Contacts between the two chains:
Residue W222 in protein 2 interacts with residue Y121 in protein 1 (closest heavy-atom distance 3.9 Å).
Residue W222 in protein 2 is in contact with residue L120 in protein 1 (closest heavy-atom distance 4.4 Å).
Residue G224 in protein 2 contacts residue L124 in protein 1 (closest heavy-atom distance 4.5 Å).
Residue G224 in protein 2 is in contact with residue F122 in protein 1 (closest heavy-atom distance 3.7 Å).
Residue D223 in protein 2 is in contact with residue L124 in protein 1 (closest heavy-atom distance 3.6 Å).
Residue T225 in protein 2 contacts residue L124 in protein 1 (closest heavy-atom distance 3.9 Å).
Residue W222 in protein 2 interacts with residue F122 in protein 1 (closest heavy-atom distance 3.5 Å).
Residue D223 in protein 2 contacts residue F122 in protein 1 (closest heavy-atom distance 3.8 Å).
Residue G224 in protein 2 is in contact with residue F123 in protein 1 (closest heavy-atom distance 4.8 Å).

This data describes a binding interaction between two proteins.

Sequence of protein 1:
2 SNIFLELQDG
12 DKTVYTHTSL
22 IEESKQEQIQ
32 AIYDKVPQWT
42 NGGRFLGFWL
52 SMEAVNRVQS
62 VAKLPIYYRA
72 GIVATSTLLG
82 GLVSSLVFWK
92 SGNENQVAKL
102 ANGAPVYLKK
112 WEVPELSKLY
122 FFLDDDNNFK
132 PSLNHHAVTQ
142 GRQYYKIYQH

Sequence of protein 2:
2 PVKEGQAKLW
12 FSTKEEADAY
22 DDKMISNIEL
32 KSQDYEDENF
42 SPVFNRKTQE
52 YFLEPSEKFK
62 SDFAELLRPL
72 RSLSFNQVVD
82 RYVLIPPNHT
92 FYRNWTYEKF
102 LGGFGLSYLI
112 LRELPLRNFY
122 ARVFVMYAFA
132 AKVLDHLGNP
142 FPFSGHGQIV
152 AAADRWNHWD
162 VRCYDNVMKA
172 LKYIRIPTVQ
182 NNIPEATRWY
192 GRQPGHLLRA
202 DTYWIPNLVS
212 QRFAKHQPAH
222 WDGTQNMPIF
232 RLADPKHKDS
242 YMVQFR